Sequence of protein 1:
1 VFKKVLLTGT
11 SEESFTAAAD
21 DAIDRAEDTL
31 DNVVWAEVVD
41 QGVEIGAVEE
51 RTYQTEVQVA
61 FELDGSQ

This data describes a binding interaction between two proteins.

Sequence of protein 2:
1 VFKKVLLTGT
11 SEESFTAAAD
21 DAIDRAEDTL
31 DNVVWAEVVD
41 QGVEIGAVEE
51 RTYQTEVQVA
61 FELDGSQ

Residue-level contacts at the interface:
Residue V38 in protein 1 interacts with residue D40 in protein 2 (closest heavy-atom distance 4.3 Å).
Residue E27 in protein 1 interacts with residue I45 in protein 2 (closest heavy-atom distance 3.3 Å).
Residue V34 in protein 1 contacts residue G46 in protein 2 (closest heavy-atom distance 3.0 Å).
Residue A36 in protein 1 interacts with residue I45 in protein 2 (closest heavy-atom distance 3.9 Å).
Residue T16 in protein 1 is in contact with residue E13 in protein 2 (closest heavy-atom distance 3.7 Å).
Residue V38 in protein 1 contacts residue G42 in protein 2 (closest heavy-atom distance 4.2 Å).
Residue I23 in protein 1 contacts residue I45 in protein 2 (closest heavy-atom distance 3.6 Å).
Residue V34 in protein 1 is in contact with residue V43 in protein 2 (closest heavy-atom distance 4.7 Å).
Residue Q41 in protein 1 is in contact with residue F15 in protein 2 (closest heavy-atom distance 4.5 Å).
Residue Q41 in protein 1 is in contact with residue Q41 in protein 2 (closest heavy-atom distance 3.2 Å).
Residue T55 in protein 1 is in contact with residue F15 in protein 2 (closest heavy-atom distance 4.9 Å).
Residue V38 in protein 1 contacts residue F15 in protein 2 (closest heavy-atom distance 3.7 Å).
Residue V34 in protein 1 contacts residue E44 in protein 2 (closest heavy-atom distance 4.1 Å).
Residue A19 in protein 1 contacts residue V43 in protein 2 (closest heavy-atom distance 4.8 Å).
Residue D24 in protein 1 is in contact with residue R51 in protein 2 (closest heavy-atom distance 2.8 Å).
Residue W35 in protein 1 is in contact with residue E44 in protein 2 (closest heavy-atom distance 4.6 Å).
Residue F15 in protein 1 is in contact with residue F15 in protein 2 (closest heavy-atom distance 4.1 Å).
Residue I23 in protein 1 is in contact with residue V43 in protein 2 (closest heavy-atom distance 3.8 Å).
Residue V33 in protein 1 is in contact with residue G46 in protein 2 (closest heavy-atom distance 3.6 Å).
Residue W35 in protein 1 contacts residue G46 in protein 2 (closest heavy-atom distance 4.8 Å).
Residue T16 in protein 1 is in contact with residue Y53 in protein 2 (closest heavy-atom distance 3.7 Å).
Residue E37 in protein 1 is in contact with residue G42 in protein 2 (closest heavy-atom distance 4.3 Å).
Residue I23 in protein 1 contacts residue R51 in protein 2 (closest heavy-atom distance 3.5 Å).
Residue A36 in protein 1 interacts with residue Q41 in protein 2 (closest heavy-atom distance 4.6 Å).
Residue A36 in protein 1 interacts with residue V43 in protein 2 (closest heavy-atom distance 2.8 Å).
Residue D20 in protein 1 is in contact with residue R51 in protein 2 (closest heavy-atom distance 2.9 Å).
Residue E27 in protein 1 interacts with residue R51 in protein 2 (closest heavy-atom distance 2.8 Å).
Residue V34 in protein 1 interacts with residue I45 in protein 2 (closest heavy-atom distance 3.1 Å).
Residue T16 in protein 1 contacts residue T16 in protein 2 (closest heavy-atom distance 4.9 Å).
Residue W35 in protein 1 is in contact with residue V43 in protein 2 (closest heavy-atom distance 3.3 Å).
Residue T16 in protein 1 contacts residue S14 in protein 2 (closest heavy-atom distance 3.5 Å).
Residue V33 in protein 1 contacts residue I45 in protein 2 (closest heavy-atom distance 3.7 Å).
Residue D20 in protein 1 is in contact with residue Y53 in protein 2 (closest heavy-atom distance 2.6 Å).
Residue V38 in protein 1 contacts residue Q41 in protein 2 (closest heavy-atom distance 2.9 Å).
Residue T16 in protein 1 is in contact with residue F15 in protein 2 (closest heavy-atom distance 3.0 Å).
Residue A19 in protein 1 is in contact with residue F15 in protein 2 (closest heavy-atom distance 3.9 Å).
Residue W35 in protein 1 interacts with residue I45 in protein 2 (closest heavy-atom distance 3.7 Å).
Residue V59 in protein 1 is in contact with residue I45 in protein 2 (closest heavy-atom distance 4.9 Å).
Residue A36 in protein 1 is in contact with residue G42 in protein 2 (closest heavy-atom distance 3.2 Å).
Residue E37 in protein 1 is in contact with residue Q41 in protein 2 (closest heavy-atom distance 3.9 Å).